Residue-level contacts at the interface:
Residue R1096 in chain A contacts residue D217 in chain B (closest heavy-atom distance 3.5 Å).
Residue K1094 in chain A contacts residue W212 in chain B (closest heavy-atom distance 3.0 Å).
Residue L1199 in chain A interacts with residue I110 in chain B (closest heavy-atom distance 3.3 Å).
Residue K1262 in chain A interacts with residue Q209 in chain B (closest heavy-atom distance 3.3 Å).
Residue L1188 in chain A interacts with residue M142 in chain B (closest heavy-atom distance 2.4 Å).
Residue Q1090 in chain A is in contact with residue W212 in chain B (closest heavy-atom distance 3.8 Å).
Residue F1234 in chain A is in contact with residue L149 in chain B (closest heavy-atom distance 3.2 Å).
Residue I1202 in chain A is in contact with residue A109 in chain B (closest heavy-atom distance 3.6 Å).
Residue L1206 in chain A contacts residue I105 in chain B (closest heavy-atom distance 4.0 Å).
Residue F1235 in chain A interacts with residue F146 in chain B (closest heavy-atom distance 4.1 Å).
Residue R1099 in chain A contacts residue A218 in chain B (closest heavy-atom distance 4.1 Å).
Residue A1095 in chain A is in contact with residue W212 in chain B (closest heavy-atom distance 3.6 Å).
Residue R1175 in chain A is in contact with residue Y135 in chain B (closest heavy-atom distance 3.9 Å).
Residue P1396 in chain A interacts with residue P211 in chain B (closest heavy-atom distance 3.8 Å).
Residue F1178 in chain A is in contact with residue P139 in chain B (closest heavy-atom distance 4.4 Å).
Residue L1098 in chain A interacts with residue A218 in chain B (closest heavy-atom distance 3.2 Å).
Residue A1174 in chain A interacts with residue Y135 in chain B (closest heavy-atom distance 3.6 Å).
Residue Q1265 in chain A interacts with residue Q209 in chain B (closest heavy-atom distance 4.0 Å).
Residue F1235 in chain A is in contact with residue V153 in chain B (closest heavy-atom distance 3.9 Å).
Residue K1262 in chain A contacts residue M207 in chain B (closest heavy-atom distance 4.4 Å).
Residue K1403 in chain A interacts with residue S214 in chain B (closest heavy-atom distance 4.3 Å).
Residue Y1091 in chain A interacts with residue W212 in chain B (closest heavy-atom distance 3.0 Å).
Residue V1184 in chain A interacts with residue M142 in chain B (closest heavy-atom distance 3.6 Å).
Residue P1181 in chain A contacts residue M216 in chain B (closest heavy-atom distance 3.8 Å).
Residue I1195 in chain A contacts residue F117 in chain B (closest heavy-atom distance 2.9 Å).
Residue R1099 in chain A contacts residue D217 in chain B (closest heavy-atom distance 3.2 Å).
Residue W1258 in chain A is in contact with residue N210 in chain B (closest heavy-atom distance 3.8 Å).
Residue Q1265 in chain A interacts with residue M207 in chain B (closest heavy-atom distance 3.9 Å).
Residue R1099 in chain A interacts with residue E219 in chain B (closest heavy-atom distance 3.1 Å).
Residue I1261 in chain A interacts with residue M207 in chain B (closest heavy-atom distance 3.6 Å).
Residue S1232 in chain A interacts with residue V153 in chain B (closest heavy-atom distance 4.2 Å).
Residue K1403 in chain A is in contact with residue W212 in chain B (closest heavy-atom distance 3.1 Å).
Residue P1097 in chain A contacts residue D217 in chain B (closest heavy-atom distance 4.0 Å).
Residue R1096 in chain A is in contact with residue E219 in chain B (closest heavy-atom distance 4.1 Å).
Residue I1195 in chain A interacts with residue F146 in chain B (closest heavy-atom distance 4.5 Å).
Residue W1258 in chain A interacts with residue M207 in chain B (closest heavy-atom distance 3.7 Å).
Residue F1238 in chain A is in contact with residue F146 in chain B (closest heavy-atom distance 3.2 Å).
Residue Y1091 in chain A contacts residue P211 in chain B (closest heavy-atom distance 3.3 Å).
Residue W1258 in chain A is in contact with residue P208 in chain B (closest heavy-atom distance 3.4 Å).
Residue P1097 in chain A interacts with residue A218 in chain B (closest heavy-atom distance 2.3 Å).
Residue F1178 in chain A contacts residue Y135 in chain B (closest heavy-atom distance 4.0 Å).
Residue G1179 in chain A is in contact with residue M216 in chain B (closest heavy-atom distance 3.5 Å).
Residue G1192 in chain A interacts with residue F146 in chain B (closest heavy-atom distance 3.9 Å).
Residue F1235 in chain A contacts residue C150 in chain B (closest heavy-atom distance 3.9 Å).
Residue W309 in chain A interacts with residue F152 in chain B (closest heavy-atom distance 2.7 Å).
Residue A1413 in chain A contacts residue A218 in chain B (closest heavy-atom distance 3.8 Å).
Residue L1098 in chain A interacts with residue D217 in chain B (closest heavy-atom distance 3.9 Å).
Residue I1198 in chain A interacts with residue F113 in chain B (closest heavy-atom distance 4.3 Å).
Residue W1258 in chain A is in contact with residue Q209 in chain B (closest heavy-atom distance 4.2 Å).
Residue D1180 in chain A interacts with residue M216 in chain B (closest heavy-atom distance 3.3 Å).
Residue R1096 in chain A interacts with residue A218 in chain B (closest heavy-atom distance 2.9 Å).
Residue I1191 in chain A is in contact with residue F117 in chain B (closest heavy-atom distance 4.2 Å).
Residue F1187 in chain A is in contact with residue F143 in chain B (closest heavy-atom distance 3.9 Å).
Residue L1098 in chain A is in contact with residue S214 in chain B (closest heavy-atom distance 4.4 Å).
Residue P1181 in chain A is in contact with residue C215 in chain B (closest heavy-atom distance 3.4 Å).
Residue L1188 in chain A interacts with residue F146 in chain B (closest heavy-atom distance 4.0 Å).
Residue E308 in chain A interacts with residue R159 in chain B (closest heavy-atom distance 3.9 Å).
Residue R1175 in chain A interacts with residue K132 in chain B (closest heavy-atom distance 4.2 Å).
Residue F1178 in chain A interacts with residue R138 in chain B (closest heavy-atom distance 3.9 Å).
Residue D1400 in chain A is in contact with residue P211 in chain B (closest heavy-atom distance 4.1 Å).

Sequence of chain A:
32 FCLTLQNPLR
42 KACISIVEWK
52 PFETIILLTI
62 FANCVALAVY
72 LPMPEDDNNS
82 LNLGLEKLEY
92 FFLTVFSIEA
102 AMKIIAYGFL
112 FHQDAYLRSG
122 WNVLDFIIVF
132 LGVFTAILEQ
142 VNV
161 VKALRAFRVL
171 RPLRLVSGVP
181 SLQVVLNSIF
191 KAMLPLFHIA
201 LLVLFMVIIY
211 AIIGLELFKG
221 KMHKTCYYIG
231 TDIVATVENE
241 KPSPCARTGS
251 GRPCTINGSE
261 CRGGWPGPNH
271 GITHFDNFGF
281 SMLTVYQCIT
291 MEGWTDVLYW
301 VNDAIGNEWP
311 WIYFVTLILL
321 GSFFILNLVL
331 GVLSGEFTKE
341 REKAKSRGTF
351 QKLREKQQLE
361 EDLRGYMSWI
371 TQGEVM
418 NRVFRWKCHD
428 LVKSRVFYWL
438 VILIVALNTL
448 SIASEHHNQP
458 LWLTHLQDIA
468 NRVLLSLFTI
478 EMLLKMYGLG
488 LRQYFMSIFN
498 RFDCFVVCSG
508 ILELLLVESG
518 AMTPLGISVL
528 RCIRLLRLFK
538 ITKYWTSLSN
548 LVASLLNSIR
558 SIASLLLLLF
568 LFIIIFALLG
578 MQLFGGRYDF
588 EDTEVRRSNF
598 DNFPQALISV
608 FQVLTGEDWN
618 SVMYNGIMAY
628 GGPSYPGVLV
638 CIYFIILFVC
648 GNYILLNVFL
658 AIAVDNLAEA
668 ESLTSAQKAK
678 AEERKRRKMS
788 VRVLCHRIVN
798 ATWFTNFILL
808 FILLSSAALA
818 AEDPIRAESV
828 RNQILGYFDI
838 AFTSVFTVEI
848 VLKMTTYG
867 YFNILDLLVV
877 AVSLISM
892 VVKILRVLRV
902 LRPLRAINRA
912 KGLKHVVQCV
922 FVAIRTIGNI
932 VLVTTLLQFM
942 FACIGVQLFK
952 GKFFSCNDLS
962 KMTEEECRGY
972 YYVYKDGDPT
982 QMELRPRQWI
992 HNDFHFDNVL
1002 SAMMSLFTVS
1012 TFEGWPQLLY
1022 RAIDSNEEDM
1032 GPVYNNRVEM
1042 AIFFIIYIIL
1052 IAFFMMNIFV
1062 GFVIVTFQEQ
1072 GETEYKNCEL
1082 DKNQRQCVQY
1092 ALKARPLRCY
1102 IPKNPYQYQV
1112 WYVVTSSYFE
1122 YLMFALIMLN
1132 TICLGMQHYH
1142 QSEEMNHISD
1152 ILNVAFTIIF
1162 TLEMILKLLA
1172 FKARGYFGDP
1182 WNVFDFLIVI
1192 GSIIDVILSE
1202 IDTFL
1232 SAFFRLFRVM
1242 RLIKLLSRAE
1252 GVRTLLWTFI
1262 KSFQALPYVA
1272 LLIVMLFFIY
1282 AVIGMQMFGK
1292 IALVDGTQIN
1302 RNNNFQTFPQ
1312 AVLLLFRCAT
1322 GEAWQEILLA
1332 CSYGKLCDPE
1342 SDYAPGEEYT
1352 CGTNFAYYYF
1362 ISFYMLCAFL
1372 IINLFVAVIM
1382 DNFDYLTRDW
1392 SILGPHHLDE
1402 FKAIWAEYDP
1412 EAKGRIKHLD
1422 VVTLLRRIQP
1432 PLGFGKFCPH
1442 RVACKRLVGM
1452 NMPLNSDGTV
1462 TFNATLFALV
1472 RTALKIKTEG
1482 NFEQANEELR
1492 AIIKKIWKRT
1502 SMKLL

Sequence of chain B:
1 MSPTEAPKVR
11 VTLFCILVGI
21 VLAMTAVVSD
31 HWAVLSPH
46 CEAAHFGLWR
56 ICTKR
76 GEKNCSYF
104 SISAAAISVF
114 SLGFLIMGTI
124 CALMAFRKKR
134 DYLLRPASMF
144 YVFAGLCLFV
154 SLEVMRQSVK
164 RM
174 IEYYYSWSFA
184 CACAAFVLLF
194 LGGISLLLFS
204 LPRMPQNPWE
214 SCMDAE

The following describes two proteins that form a bound complex.